Sequence of chain B:
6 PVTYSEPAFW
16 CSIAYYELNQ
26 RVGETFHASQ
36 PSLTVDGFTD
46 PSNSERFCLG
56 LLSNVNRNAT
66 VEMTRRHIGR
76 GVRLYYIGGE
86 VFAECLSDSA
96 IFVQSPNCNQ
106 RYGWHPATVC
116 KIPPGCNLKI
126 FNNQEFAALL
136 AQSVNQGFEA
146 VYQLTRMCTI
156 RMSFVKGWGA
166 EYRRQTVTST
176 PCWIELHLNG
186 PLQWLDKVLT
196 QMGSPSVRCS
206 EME

Sequence of chain A:
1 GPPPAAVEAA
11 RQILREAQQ

The following describes two proteins that form a bound complex.

Residue-level contacts at the interface:
Residue Q129 in chain B interacts with residue A17 in chain A (closest heavy-atom distance 3.3 Å).
Residue W189 in chain B interacts with residue A17 in chain A (closest heavy-atom distance 3.7 Å).
Residue V193 in chain B contacts residue A10 in chain A (closest heavy-atom distance 3.8 Å).
Residue V139 in chain B interacts with residue P2 in chain A (closest heavy-atom distance 4.0 Å).
Residue V193 in chain B is in contact with residue A9 in chain A (closest heavy-atom distance 4.1 Å).
Residue A132 in chain B is in contact with residue L14 in chain A (closest heavy-atom distance 3.7 Å).
Residue Q196 in chain B interacts with residue A9 in chain A (closest heavy-atom distance 4.9 Å).
Residue K192 in chain B interacts with residue I13 in chain A (closest heavy-atom distance 4.1 Å).
Residue K192 in chain B contacts residue A9 in chain A (closest heavy-atom distance 3.8 Å).
Residue L135 in chain B contacts residue I13 in chain A (closest heavy-atom distance 4.3 Å).
Residue Q196 in chain B contacts residue P3 in chain A (closest heavy-atom distance 3.6 Å).
Residue V139 in chain B contacts residue P3 in chain A (closest heavy-atom distance 4.2 Å).
Residue N140 in chain B is in contact with residue V7 in chain A (closest heavy-atom distance 4.4 Å).
Residue E11 in chain B interacts with residue E16 in chain A (closest heavy-atom distance 4.8 Å).
Residue Q196 in chain B is in contact with residue A6 in chain A (closest heavy-atom distance 3.8 Å).
Residue Q129 in chain B interacts with residue L14 in chain A (closest heavy-atom distance 4.2 Å).
Residue A136 in chain B contacts residue L14 in chain A (closest heavy-atom distance 4.9 Å).
Residue V193 in chain B interacts with residue A6 in chain A (closest heavy-atom distance 4.2 Å).
Residue A136 in chain B interacts with residue A10 in chain A (closest heavy-atom distance 3.7 Å).
Residue V139 in chain B interacts with residue A10 in chain A (closest heavy-atom distance 4.2 Å).
Residue A132 in chain B interacts with residue I13 in chain A (closest heavy-atom distance 3.9 Å).
Residue A132 in chain B is in contact with residue A17 in chain A (closest heavy-atom distance 4.0 Å).
Residue V193 in chain B interacts with residue I13 in chain A (closest heavy-atom distance 3.8 Å).
Residue M197 in chain B contacts residue A6 in chain A (closest heavy-atom distance 3.5 Å).
Residue M197 in chain B contacts residue P3 in chain A (closest heavy-atom distance 4.1 Å).
Residue V139 in chain B interacts with residue A6 in chain A (closest heavy-atom distance 3.9 Å).
Residue W189 in chain B contacts residue I13 in chain A (closest heavy-atom distance 3.4 Å).
Residue L135 in chain B is in contact with residue A10 in chain A (closest heavy-atom distance 4.6 Å).
Residue N140 in chain B is in contact with residue P2 in chain A (closest heavy-atom distance 3.6 Å).
Residue K192 in chain B is in contact with residue E16 in chain A (closest heavy-atom distance 4.6 Å).
Residue Q129 in chain B is in contact with residue Q18 in chain A (closest heavy-atom distance 3.7 Å).
Residue W189 in chain B contacts residue E16 in chain A (closest heavy-atom distance 2.9 Å).
Residue N128 in chain B interacts with residue A17 in chain A (closest heavy-atom distance 4.3 Å).
Residue A133 in chain B interacts with residue L14 in chain A (closest heavy-atom distance 3.5 Å).
Residue Q196 in chain B is in contact with residue A5 in chain A (closest heavy-atom distance 4.3 Å).
Residue V139 in chain B is in contact with residue V7 in chain A (closest heavy-atom distance 3.6 Å).